Sequence of protein 1:
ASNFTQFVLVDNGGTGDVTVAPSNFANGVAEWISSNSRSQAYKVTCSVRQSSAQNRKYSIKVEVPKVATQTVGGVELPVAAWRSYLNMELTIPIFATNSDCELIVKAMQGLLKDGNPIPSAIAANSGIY

Sequence of protein 2:
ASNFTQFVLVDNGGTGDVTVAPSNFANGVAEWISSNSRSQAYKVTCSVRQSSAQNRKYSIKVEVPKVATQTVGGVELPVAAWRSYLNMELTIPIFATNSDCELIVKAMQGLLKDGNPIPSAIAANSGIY

Contacts between the two chains:
Residue R83 in protein 1 contacts residue P93 in protein 2 (closest heavy-atom distance 3.2 Å).
Residue L103 in protein 1 contacts residue Y42 in protein 2 (closest heavy-atom distance 3.1 Å).
Residue L112 in protein 1 is in contact with residue Q109 in protein 2 (closest heavy-atom distance 2.8 Å).
Residue L86 in protein 1 contacts residue E89 in protein 2 (closest heavy-atom distance 3.4 Å).
Residue G127 in protein 1 contacts residue N3 in protein 2 (closest heavy-atom distance 3.2 Å).
Residue N3 in protein 1 interacts with residue G127 in protein 2 (closest heavy-atom distance 3.0 Å).
Residue S2 in protein 1 interacts with residue Y129 in protein 2 (closest heavy-atom distance 2.9 Å).
Residue Y85 in protein 1 interacts with residue T91 in protein 2 (closest heavy-atom distance 2.9 Å).
Residue P93 in protein 1 contacts residue R83 in protein 2 (closest heavy-atom distance 3.3 Å).
Residue L9 in protein 1 interacts with residue A107 in protein 2 (closest heavy-atom distance 3.3 Å).
Residue N98 in protein 1 is in contact with residue N125 in protein 2 (closest heavy-atom distance 3.0 Å).
Residue F4 in protein 1 contacts residue I128 in protein 2 (closest heavy-atom distance 3.4 Å).
Residue R56 in protein 1 contacts residue N125 in protein 2 (closest heavy-atom distance 3.4 Å).
Residue P117 in protein 1 interacts with residue N3 in protein 2 (closest heavy-atom distance 3.1 Å).
Residue Y129 in protein 1 is in contact with residue F4 in protein 2 (closest heavy-atom distance 3.0 Å).
Residue M88 in protein 1 interacts with residue N87 in protein 2 (closest heavy-atom distance 3.2 Å).
Residue K66 in protein 1 interacts with residue D100 in protein 2 (closest heavy-atom distance 3.0 Å).
Residue Q109 in protein 1 contacts residue L112 in protein 2 (closest heavy-atom distance 2.8 Å).
Residue T91 in protein 1 contacts residue Y85 in protein 2 (closest heavy-atom distance 2.9 Å).
Residue D114 in protein 1 interacts with residue Q109 in protein 2 (closest heavy-atom distance 3.3 Å).
Residue Y58 in protein 1 contacts residue S126 in protein 2 (closest heavy-atom distance 2.5 Å).
Residue G110 in protein 1 contacts residue L9 in protein 2 (closest heavy-atom distance 3.4 Å).
Residue I128 in protein 1 contacts residue N3 in protein 2 (closest heavy-atom distance 3.0 Å).
Residue S126 in protein 1 interacts with residue Y58 in protein 2 (closest heavy-atom distance 2.6 Å).
Residue L90 in protein 1 contacts residue Y85 in protein 2 (closest heavy-atom distance 3.3 Å).
Residue L9 in protein 1 interacts with residue K106 in protein 2 (closest heavy-atom distance 3.2 Å).
Residue F4 in protein 1 contacts residue Y129 in protein 2 (closest heavy-atom distance 3.3 Å).
Residue S84 in protein 1 is in contact with residue T91 in protein 2 (closest heavy-atom distance 3.0 Å).
Residue N125 in protein 1 contacts residue N98 in protein 2 (closest heavy-atom distance 2.7 Å).
Residue I104 in protein 1 interacts with residue S84 in protein 2 (closest heavy-atom distance 3.2 Å).
Residue I128 in protein 1 contacts residue F25 in protein 2 (closest heavy-atom distance 3.2 Å).
Residue N3 in protein 1 interacts with residue I128 in protein 2 (closest heavy-atom distance 3.4 Å).
Residue N98 in protein 1 interacts with residue A123 in protein 2 (closest heavy-atom distance 3.4 Å).
Residue N3 in protein 1 contacts residue Y129 in protein 2 (closest heavy-atom distance 3.0 Å).
Residue F95 in protein 1 interacts with residue K66 in protein 2 (closest heavy-atom distance 2.9 Å).
Residue L9 in protein 1 contacts residue G110 in protein 2 (closest heavy-atom distance 3.4 Å).
Residue E89 in protein 1 is in contact with residue N87 in protein 2 (closest heavy-atom distance 2.9 Å).
Residue Q109 in protein 1 interacts with residue D114 in protein 2 (closest heavy-atom distance 3.2 Å).
Residue F25 in protein 1 interacts with residue I128 in protein 2 (closest heavy-atom distance 3.2 Å).
Residue S84 in protein 1 interacts with residue I104 in protein 2 (closest heavy-atom distance 3.3 Å).
Residue D100 in protein 1 interacts with residue A68 in protein 2 (closest heavy-atom distance 3.0 Å).
Residue D100 in protein 1 is in contact with residue K66 in protein 2 (closest heavy-atom distance 3.0 Å).
Residue I122 in protein 1 is in contact with residue C101 in protein 2 (closest heavy-atom distance 3.4 Å).
Residue K106 in protein 1 contacts residue D11 in protein 2 (closest heavy-atom distance 3.1 Å).
Residue T91 in protein 1 interacts with residue S84 in protein 2 (closest heavy-atom distance 3.1 Å).
Residue P93 in protein 1 interacts with residue S84 in protein 2 (closest heavy-atom distance 3.4 Å).
Residue N87 in protein 1 is in contact with residue M88 in protein 2 (closest heavy-atom distance 3.4 Å).
Residue A96 in protein 1 contacts residue N125 in protein 2 (closest heavy-atom distance 3.4 Å).
Residue C101 in protein 1 is in contact with residue I122 in protein 2 (closest heavy-atom distance 3.3 Å).
Residue N125 in protein 1 is in contact with residue R56 in protein 2 (closest heavy-atom distance 3.3 Å).
Residue Y129 in protein 1 contacts residue N3 in protein 2 (closest heavy-atom distance 2.7 Å).
Residue I128 in protein 1 interacts with residue A30 in protein 2 (closest heavy-atom distance 3.4 Å).
Residue W82 in protein 1 interacts with residue D100 in protein 2 (closest heavy-atom distance 3.2 Å).
Residue N3 in protein 1 is in contact with residue P117 in protein 2 (closest heavy-atom distance 3.2 Å).
Residue Y42 in protein 1 is in contact with residue L103 in protein 2 (closest heavy-atom distance 3.4 Å).
Residue D100 in protein 1 is in contact with residue V67 in protein 2 (closest heavy-atom distance 3.1 Å).
Residue K106 in protein 1 contacts residue L9 in protein 2 (closest heavy-atom distance 3.2 Å).
Residue Y129 in protein 1 contacts residue S2 in protein 2 (closest heavy-atom distance 3.3 Å).
Residue Y85 in protein 1 is in contact with residue E89 in protein 2 (closest heavy-atom distance 3.5 Å).
Residue N87 in protein 1 interacts with residue E89 in protein 2 (closest heavy-atom distance 2.8 Å).

This data describes a binding interaction between two proteins.